Sequence of chain B:
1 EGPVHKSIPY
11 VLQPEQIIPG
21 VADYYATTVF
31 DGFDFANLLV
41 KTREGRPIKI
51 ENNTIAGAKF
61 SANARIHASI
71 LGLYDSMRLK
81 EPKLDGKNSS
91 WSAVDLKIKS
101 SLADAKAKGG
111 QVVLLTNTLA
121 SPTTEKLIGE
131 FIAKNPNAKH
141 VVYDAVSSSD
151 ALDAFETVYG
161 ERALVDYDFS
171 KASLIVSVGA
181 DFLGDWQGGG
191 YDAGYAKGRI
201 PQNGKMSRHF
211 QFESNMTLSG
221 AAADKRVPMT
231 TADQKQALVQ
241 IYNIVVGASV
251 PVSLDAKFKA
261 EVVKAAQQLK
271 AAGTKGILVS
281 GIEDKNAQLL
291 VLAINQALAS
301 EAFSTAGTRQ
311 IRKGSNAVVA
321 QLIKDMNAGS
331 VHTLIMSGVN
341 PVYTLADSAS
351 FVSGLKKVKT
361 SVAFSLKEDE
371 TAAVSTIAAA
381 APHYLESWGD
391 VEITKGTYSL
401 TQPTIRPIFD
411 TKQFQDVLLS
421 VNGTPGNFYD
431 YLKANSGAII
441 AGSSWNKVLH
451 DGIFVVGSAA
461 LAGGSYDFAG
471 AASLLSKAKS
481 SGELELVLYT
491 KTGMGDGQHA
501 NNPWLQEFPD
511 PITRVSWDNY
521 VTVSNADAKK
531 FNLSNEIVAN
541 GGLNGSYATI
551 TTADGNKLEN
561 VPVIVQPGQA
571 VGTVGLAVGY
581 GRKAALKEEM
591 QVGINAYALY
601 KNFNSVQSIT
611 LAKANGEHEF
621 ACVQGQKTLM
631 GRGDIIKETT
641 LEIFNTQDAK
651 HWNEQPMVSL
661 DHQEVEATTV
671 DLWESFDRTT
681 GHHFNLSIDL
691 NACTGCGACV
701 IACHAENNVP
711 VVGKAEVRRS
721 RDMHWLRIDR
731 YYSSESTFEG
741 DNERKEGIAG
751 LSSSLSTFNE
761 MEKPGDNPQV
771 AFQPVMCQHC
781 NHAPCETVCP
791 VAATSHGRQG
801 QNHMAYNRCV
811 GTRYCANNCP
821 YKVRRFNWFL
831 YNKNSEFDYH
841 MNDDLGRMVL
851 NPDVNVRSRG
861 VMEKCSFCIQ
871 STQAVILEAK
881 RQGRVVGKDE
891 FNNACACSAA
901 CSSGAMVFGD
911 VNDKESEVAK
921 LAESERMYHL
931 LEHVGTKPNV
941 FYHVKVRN

Sequence of chain A:
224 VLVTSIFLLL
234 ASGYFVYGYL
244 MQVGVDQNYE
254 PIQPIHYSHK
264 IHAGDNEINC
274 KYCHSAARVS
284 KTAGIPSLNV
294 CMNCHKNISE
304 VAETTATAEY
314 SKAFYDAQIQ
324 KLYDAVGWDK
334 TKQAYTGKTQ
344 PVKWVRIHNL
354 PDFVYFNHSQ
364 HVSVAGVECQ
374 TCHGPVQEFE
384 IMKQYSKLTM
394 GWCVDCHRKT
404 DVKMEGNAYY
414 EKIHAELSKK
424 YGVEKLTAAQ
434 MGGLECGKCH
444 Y

Residue-level contacts at the interface:
Residue D853 in chain B contacts residue K284 in chain A (closest heavy-atom distance 2.6 Å).
Residue I8 in chain B contacts residue P344 in chain A (closest heavy-atom distance 3.8 Å).
Residue V11 in chain B is in contact with residue L291 in chain A (closest heavy-atom distance 3.6 Å).
Residue H803 in chain B contacts residue E438 in chain A (closest heavy-atom distance 3.6 Å).
Residue N855 in chain B contacts residue D355 in chain A (closest heavy-atom distance 3.3 Å).
Residue V11 in chain B interacts with residue N292 in chain A (closest heavy-atom distance 3.1 Å).
Residue Q799 in chain B contacts residue K441 in chain A (closest heavy-atom distance 3.1 Å).
Residue R881 in chain B is in contact with residue V282 in chain A (closest heavy-atom distance 3.2 Å).
Residue K880 in chain B interacts with residue Y413 in chain A (closest heavy-atom distance 3.5 Å).
Residue G797 in chain B interacts with residue E438 in chain A (closest heavy-atom distance 3.3 Å).
Residue P9 in chain B interacts with residue W347 in chain A (closest heavy-atom distance 3.5 Å).
Residue R798 in chain B is in contact with residue Q433 in chain A (closest heavy-atom distance 2.7 Å).
Residue K880 in chain B contacts residue Y412 in chain A (closest heavy-atom distance 3.9 Å).
Residue N807 in chain B is in contact with residue H443 in chain A (closest heavy-atom distance 3.1 Å).
Residue I8 in chain B is in contact with residue K346 in chain A (closest heavy-atom distance 3.7 Å).
Residue G883 in chain B contacts residue A411 in chain A (closest heavy-atom distance 3.3 Å).
Residue N855 in chain B interacts with residue F356 in chain A (closest heavy-atom distance 3.4 Å).
Residue L877 in chain B is in contact with residue N360 in chain A (closest heavy-atom distance 3.4 Å).
Residue R881 in chain B contacts residue S362 in chain A (closest heavy-atom distance 3.1 Å).
Residue Q13 in chain B interacts with residue S290 in chain A (closest heavy-atom distance 3.3 Å).
Residue P19 in chain B is in contact with residue S283 in chain A (closest heavy-atom distance 2.6 Å).
Residue H5 in chain B contacts residue R349 in chain A (closest heavy-atom distance 3.1 Å).
Residue V885 in chain B interacts with residue A411 in chain A (closest heavy-atom distance 3.9 Å).
Residue Y10 in chain B contacts residue L291 in chain A (closest heavy-atom distance 3.0 Å).
Residue P9 in chain B contacts residue P289 in chain A (closest heavy-atom distance 4.0 Å).
Residue P19 in chain B contacts residue T285 in chain A (closest heavy-atom distance 3.4 Å).
Residue L12 in chain B contacts residue N292 in chain A (closest heavy-atom distance 3.4 Å).
Residue G20 in chain B contacts residue S283 in chain A (closest heavy-atom distance 3.2 Å).
Residue L877 in chain B is in contact with residue Q363 in chain A (closest heavy-atom distance 3.7 Å).
Residue I876 in chain B contacts residue Y412 in chain A (closest heavy-atom distance 3.4 Å).
Residue R798 in chain B is in contact with residue A432 in chain A (closest heavy-atom distance 3.3 Å).
Residue S7 in chain B interacts with residue I288 in chain A (closest heavy-atom distance 3.7 Å).
Residue R798 in chain B interacts with residue G435 in chain A (closest heavy-atom distance 3.2 Å).
Residue V11 in chain B contacts residue Q343 in chain A (closest heavy-atom distance 3.9 Å).
Residue K880 in chain B interacts with residue V367 in chain A (closest heavy-atom distance 3.8 Å).
Residue H5 in chain B contacts residue N352 in chain A (closest heavy-atom distance 3.4 Å).
Residue V11 in chain B contacts residue P344 in chain A (closest heavy-atom distance 3.7 Å).
Residue S7 in chain B interacts with residue W347 in chain A (closest heavy-atom distance 3.4 Å).
Residue P9 in chain B interacts with residue I288 in chain A (closest heavy-atom distance 3.7 Å).
Residue K6 in chain B interacts with residue W347 in chain A (closest heavy-atom distance 3.3 Å).
Residue P9 in chain B is in contact with residue S290 in chain A (closest heavy-atom distance 3.9 Å).
Residue R798 in chain B is in contact with residue E438 in chain A (closest heavy-atom distance 3.3 Å).
Residue I869 in chain B contacts residue Y444 in chain A (closest heavy-atom distance 3.7 Å).
Residue R884 in chain B interacts with residue Y412 in chain A (closest heavy-atom distance 3.4 Å).
Residue D853 in chain B is in contact with residue Y444 in chain A (closest heavy-atom distance 3.4 Å).
Residue H803 in chain B contacts residue G440 in chain A (closest heavy-atom distance 3.3 Å).
Residue P9 in chain B contacts residue P344 in chain A (closest heavy-atom distance 4.0 Å).
Residue Q13 in chain B is in contact with residue N292 in chain A (closest heavy-atom distance 2.8 Å).
Residue K880 in chain B is in contact with residue N410 in chain A (closest heavy-atom distance 3.6 Å).
Residue V21 in chain B contacts residue S283 in chain A (closest heavy-atom distance 3.9 Å).
Residue M804 in chain B is in contact with residue Y444 in chain A (closest heavy-atom distance 3.1 Å).
Residue I869 in chain B is in contact with residue G440 in chain A (closest heavy-atom distance 3.3 Å).
Residue N807 in chain B contacts residue F356 in chain A (closest heavy-atom distance 3.4 Å).
Residue R798 in chain B interacts with residue M434 in chain A (closest heavy-atom distance 3.4 Å).
Residue V11 in chain B is in contact with residue T342 in chain A (closest heavy-atom distance 3.9 Å).
Residue R881 in chain B is in contact with residue R281 in chain A (closest heavy-atom distance 3.5 Å).
Residue H682 in chain B contacts residue Y412 in chain A (closest heavy-atom distance 3.1 Å).
Residue A805 in chain B contacts residue C439 in chain A (closest heavy-atom distance 3.8 Å).
Residue Y10 in chain B contacts residue S290 in chain A (closest heavy-atom distance 3.3 Å).
Residue H796 in chain B is in contact with residue E438 in chain A (closest heavy-atom distance 3.9 Å).

This data describes a binding interaction between two proteins.